These two protein chains interact to form a complex.

Sequence of protein 1:
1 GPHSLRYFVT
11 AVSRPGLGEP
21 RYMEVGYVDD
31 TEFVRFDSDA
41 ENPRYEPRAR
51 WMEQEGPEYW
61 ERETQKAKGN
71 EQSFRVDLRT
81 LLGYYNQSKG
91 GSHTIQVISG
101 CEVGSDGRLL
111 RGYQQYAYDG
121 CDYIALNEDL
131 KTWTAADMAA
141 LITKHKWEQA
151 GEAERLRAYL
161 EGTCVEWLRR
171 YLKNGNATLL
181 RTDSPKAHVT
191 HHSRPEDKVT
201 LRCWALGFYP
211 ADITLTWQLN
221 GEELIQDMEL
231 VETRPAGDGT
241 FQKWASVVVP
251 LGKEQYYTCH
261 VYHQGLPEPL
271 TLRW

Sequence of protein 2:
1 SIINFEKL

Residue-level contacts at the interface:
Residue S99 in protein 1 interacts with residue F5 in protein 2 (closest heavy-atom distance 4.3 Å).
Residue D77 in protein 1 interacts with residue L8 in protein 2 (closest heavy-atom distance 3.2 Å).
Residue W147 in protein 1 contacts residue K7 in protein 2 (closest heavy-atom distance 3.0 Å).
Residue N70 in protein 1 interacts with residue F5 in protein 2 (closest heavy-atom distance 2.8 Å).
Residue Y45 in protein 1 contacts residue I2 in protein 2 (closest heavy-atom distance 3.9 Å).
Residue E24 in protein 1 contacts residue I2 in protein 2 (closest heavy-atom distance 3.3 Å).
Residue Y7 in protein 1 is in contact with residue S1 in protein 2 (closest heavy-atom distance 2.7 Å).
Residue I124 in protein 1 interacts with residue L8 in protein 2 (closest heavy-atom distance 4.8 Å).
Residue R155 in protein 1 interacts with residue F5 in protein 2 (closest heavy-atom distance 4.0 Å).
Residue L5 in protein 1 interacts with residue S1 in protein 2 (closest heavy-atom distance 4.1 Å).
Residue Q114 in protein 1 is in contact with residue I3 in protein 2 (closest heavy-atom distance 4.4 Å).
Residue V76 in protein 1 interacts with residue K7 in protein 2 (closest heavy-atom distance 3.9 Å).
Residue R155 in protein 1 is in contact with residue I3 in protein 2 (closest heavy-atom distance 3.9 Å).
Residue Y84 in protein 1 is in contact with residue L8 in protein 2 (closest heavy-atom distance 3.0 Å).
Residue K66 in protein 1 interacts with residue I3 in protein 2 (closest heavy-atom distance 4.5 Å).
Residue S73 in protein 1 interacts with residue F5 in protein 2 (closest heavy-atom distance 4.0 Å).
Residue L156 in protein 1 contacts residue I3 in protein 2 (closest heavy-atom distance 3.5 Å).
Residue Y7 in protein 1 is in contact with residue I2 in protein 2 (closest heavy-atom distance 3.4 Å).
Residue Y159 in protein 1 is in contact with residue S1 in protein 2 (closest heavy-atom distance 2.6 Å).
Residue K66 in protein 1 is in contact with residue S1 in protein 2 (closest heavy-atom distance 3.2 Å).
Residue V9 in protein 1 is in contact with residue I2 in protein 2 (closest heavy-atom distance 3.6 Å).
Residue L81 in protein 1 is in contact with residue L8 in protein 2 (closest heavy-atom distance 3.9 Å).
Residue Y116 in protein 1 contacts residue L8 in protein 2 (closest heavy-atom distance 4.0 Å).
Residue E152 in protein 1 contacts residue E6 in protein 2 (closest heavy-atom distance 3.6 Å).
Residue Y116 in protein 1 is in contact with residue E6 in protein 2 (closest heavy-atom distance 4.2 Å).
Residue I95 in protein 1 interacts with residue L8 in protein 2 (closest heavy-atom distance 4.4 Å).
Residue Y116 in protein 1 interacts with residue F5 in protein 2 (closest heavy-atom distance 3.1 Å).
Residue S73 in protein 1 interacts with residue K7 in protein 2 (closest heavy-atom distance 2.7 Å).
Residue F74 in protein 1 interacts with residue F5 in protein 2 (closest heavy-atom distance 3.7 Å).
Residue R155 in protein 1 is in contact with residue E6 in protein 2 (closest heavy-atom distance 3.7 Å).
Residue Q114 in protein 1 interacts with residue F5 in protein 2 (closest heavy-atom distance 3.4 Å).
Residue D77 in protein 1 interacts with residue K7 in protein 2 (closest heavy-atom distance 3.3 Å).
Residue E24 in protein 1 is in contact with residue F5 in protein 2 (closest heavy-atom distance 4.8 Å).
Residue Y123 in protein 1 interacts with residue L8 in protein 2 (closest heavy-atom distance 3.6 Å).
Residue K66 in protein 1 interacts with residue I2 in protein 2 (closest heavy-atom distance 2.9 Å).
Residue W147 in protein 1 interacts with residue L8 in protein 2 (closest heavy-atom distance 3.7 Å).
Residue R155 in protein 1 interacts with residue N4 in protein 2 (closest heavy-atom distance 3.0 Å).
Residue Y171 in protein 1 contacts residue S1 in protein 2 (closest heavy-atom distance 2.6 Å).
Residue Y22 in protein 1 contacts residue F5 in protein 2 (closest heavy-atom distance 4.3 Å).
Residue Y59 in protein 1 contacts residue S1 in protein 2 (closest heavy-atom distance 4.5 Å).
Residue S99 in protein 1 interacts with residue I3 in protein 2 (closest heavy-atom distance 3.8 Å).
Residue D77 in protein 1 interacts with residue E6 in protein 2 (closest heavy-atom distance 3.9 Å).
Residue N70 in protein 1 is in contact with residue I3 in protein 2 (closest heavy-atom distance 3.4 Å).
Residue E63 in protein 1 interacts with residue I2 in protein 2 (closest heavy-atom distance 4.0 Å).
Residue W167 in protein 1 is in contact with residue S1 in protein 2 (closest heavy-atom distance 3.5 Å).
Residue Y159 in protein 1 interacts with residue I3 in protein 2 (closest heavy-atom distance 3.4 Å).
Residue K146 in protein 1 contacts residue L8 in protein 2 (closest heavy-atom distance 2.5 Å).
Residue N70 in protein 1 interacts with residue N4 in protein 2 (closest heavy-atom distance 3.2 Å).
Residue N70 in protein 1 interacts with residue I2 in protein 2 (closest heavy-atom distance 4.5 Å).
Residue K66 in protein 1 contacts residue N4 in protein 2 (closest heavy-atom distance 4.2 Å).
Residue T143 in protein 1 interacts with residue L8 in protein 2 (closest heavy-atom distance 2.8 Å).
Residue E63 in protein 1 interacts with residue S1 in protein 2 (closest heavy-atom distance 2.8 Å).
Residue T80 in protein 1 interacts with residue L8 in protein 2 (closest heavy-atom distance 3.7 Å).
Residue S73 in protein 1 interacts with residue E6 in protein 2 (closest heavy-atom distance 4.5 Å).
Residue Y159 in protein 1 is in contact with residue I2 in protein 2 (closest heavy-atom distance 3.5 Å).
Residue W147 in protein 1 interacts with residue E6 in protein 2 (closest heavy-atom distance 4.0 Å).
Residue V9 in protein 1 contacts residue F5 in protein 2 (closest heavy-atom distance 4.0 Å).
Residue V97 in protein 1 is in contact with residue F5 in protein 2 (closest heavy-atom distance 3.7 Å).
Residue K146 in protein 1 interacts with residue K7 in protein 2 (closest heavy-atom distance 3.9 Å).